Sequence of chain B:
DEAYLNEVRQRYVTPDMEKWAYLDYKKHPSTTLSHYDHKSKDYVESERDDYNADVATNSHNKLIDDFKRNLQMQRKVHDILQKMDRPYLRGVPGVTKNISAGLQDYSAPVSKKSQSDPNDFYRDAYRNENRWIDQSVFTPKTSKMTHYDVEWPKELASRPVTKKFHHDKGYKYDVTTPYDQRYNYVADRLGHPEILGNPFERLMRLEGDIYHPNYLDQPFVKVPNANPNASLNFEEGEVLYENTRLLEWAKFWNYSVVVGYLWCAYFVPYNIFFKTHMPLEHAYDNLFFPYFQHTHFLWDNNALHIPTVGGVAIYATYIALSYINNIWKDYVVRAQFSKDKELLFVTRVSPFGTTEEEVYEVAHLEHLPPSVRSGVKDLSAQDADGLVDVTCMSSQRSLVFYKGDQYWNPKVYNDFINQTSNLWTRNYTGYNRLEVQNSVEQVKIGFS

Contacts between the two chains:
Residue L228 in chain B interacts with residue P56 in chain A (closest heavy-atom distance 3.6 Å).
Residue Q438 in chain B is in contact with residue I186 in chain A (closest heavy-atom distance 3.3 Å).
Residue F377 in chain B contacts residue K64 in chain A (closest heavy-atom distance 3.6 Å).
Residue R237 in chain B interacts with residue V50 in chain A (closest heavy-atom distance 3.7 Å).
Residue H244 in chain B interacts with residue I36 in chain A (closest heavy-atom distance 3.6 Å).
Residue F266 in chain B contacts residue R60 in chain A (closest heavy-atom distance 3.8 Å).
Residue W440 in chain B contacts residue I186 in chain A (closest heavy-atom distance 3.8 Å).
Residue E270 in chain B is in contact with residue D185 in chain A (closest heavy-atom distance 3.5 Å).
Residue F266 in chain B is in contact with residue K64 in chain A (closest heavy-atom distance 3.3 Å).
Residue V271 in chain B interacts with residue S183 in chain A (closest heavy-atom distance 3.5 Å).
Residue L235 in chain B contacts residue Y55 in chain A (closest heavy-atom distance 3.5 Å).
Residue P245 in chain B contacts residue I36 in chain A (closest heavy-atom distance 3.7 Å).
Residue N441 in chain B interacts with residue I186 in chain A (closest heavy-atom distance 3.7 Å).
Residue P245 in chain B contacts residue L33 in chain A (closest heavy-atom distance 3.3 Å).
Residue K443 in chain B is in contact with residue D185 in chain A (closest heavy-atom distance 3.4 Å).
Residue Q438 in chain B is in contact with residue E189 in chain A (closest heavy-atom distance 3.1 Å).
Residue E268 in chain B interacts with residue S67 in chain A (closest heavy-atom distance 3.6 Å).
Residue L228 in chain B contacts residue V57 in chain A (closest heavy-atom distance 3.8 Å).
Residue F266 in chain B contacts residue V65 in chain A (closest heavy-atom distance 2.8 Å).
Residue R366 in chain B is in contact with residue K64 in chain A (closest heavy-atom distance 3.6 Å).
Residue N259 in chain B is in contact with residue N59 in chain A (closest heavy-atom distance 3.2 Å).
Residue P231 in chain B interacts with residue Y55 in chain A (closest heavy-atom distance 3.7 Å).
Residue R237 in chain B interacts with residue N37 in chain A (closest heavy-atom distance 3.4 Å).
Residue Q438 in chain B is in contact with residue V187 in chain A (closest heavy-atom distance 3.8 Å).
Residue N261 in chain B interacts with residue R60 in chain A (closest heavy-atom distance 2.8 Å).
Residue Q368 in chain B contacts residue K64 in chain A (closest heavy-atom distance 2.8 Å).
Residue N259 in chain B interacts with residue Q58 in chain A (closest heavy-atom distance 3.3 Å).
Residue R277 in chain B contacts residue S191 in chain A (closest heavy-atom distance 3.4 Å).
Residue P260 in chain B contacts residue R60 in chain A (closest heavy-atom distance 3.2 Å).
Residue L264 in chain B is in contact with residue R60 in chain A (closest heavy-atom distance 3.4 Å).
Residue V391 in chain B contacts residue H62 in chain A (closest heavy-atom distance 3.6 Å).
Residue A258 in chain B is in contact with residue Q58 in chain A (closest heavy-atom distance 2.7 Å).
Residue Y439 in chain B contacts residue E189 in chain A (closest heavy-atom distance 3.6 Å).
Residue E268 in chain B interacts with residue K64 in chain A (closest heavy-atom distance 3.3 Å).
Residue R234 in chain B is in contact with residue Y55 in chain A (closest heavy-atom distance 3.6 Å).
Residue E267 in chain B is in contact with residue Q68 in chain A (closest heavy-atom distance 3.0 Å).
Residue G223 in chain B contacts residue H62 in chain A (closest heavy-atom distance 3.0 Å).
Residue W281 in chain B is in contact with residue F192 in chain A (closest heavy-atom distance 3.7 Å).
Residue R277 in chain B is in contact with residue E189 in chain A (closest heavy-atom distance 2.8 Å).
Residue P245 in chain B contacts residue H35 in chain A (closest heavy-atom distance 3.5 Å).
Residue P225 in chain B contacts residue Q58 in chain A (closest heavy-atom distance 3.6 Å).
Residue E239 in chain B contacts residue N37 in chain A (closest heavy-atom distance 3.2 Å).
Residue H244 in chain B contacts residue R34 in chain A (closest heavy-atom distance 3.0 Å).
Residue P245 in chain B contacts residue R34 in chain A (closest heavy-atom distance 3.7 Å).
Residue D249 in chain B interacts with residue R34 in chain A (closest heavy-atom distance 3.8 Å).
Residue E267 in chain B interacts with residue V65 in chain A (closest heavy-atom distance 3.5 Å).
Residue P260 in chain B is in contact with residue H62 in chain A (closest heavy-atom distance 3.6 Å).
Residue G240 in chain B contacts residue I36 in chain A (closest heavy-atom distance 3.2 Å).
Residue Y243 in chain B is in contact with residue I36 in chain A (closest heavy-atom distance 3.6 Å).
Residue L228 in chain B interacts with residue Q58 in chain A (closest heavy-atom distance 3.7 Å).
Residue Q438 in chain B is in contact with residue G188 in chain A (closest heavy-atom distance 2.7 Å).
Residue N441 in chain B contacts residue D185 in chain A (closest heavy-atom distance 3.2 Å).
Residue R277 in chain B interacts with residue K190 in chain A (closest heavy-atom distance 2.7 Å).
Residue E268 in chain B contacts residue V65 in chain A (closest heavy-atom distance 3.0 Å).
Residue E274 in chain B is in contact with residue Q182 in chain A (closest heavy-atom distance 3.5 Å).
Residue R237 in chain B interacts with residue D48 in chain A (closest heavy-atom distance 2.9 Å).
Residue N246 in chain B contacts residue R34 in chain A (closest heavy-atom distance 3.4 Å).
Residue E274 in chain B is in contact with residue S183 in chain A (closest heavy-atom distance 2.9 Å).
Residue E239 in chain B contacts residue H40 in chain A (closest heavy-atom distance 2.5 Å).
Residue E389 in chain B contacts residue K64 in chain A (closest heavy-atom distance 3.4 Å).

These two protein chains interact to form a complex.

Sequence of chain A:
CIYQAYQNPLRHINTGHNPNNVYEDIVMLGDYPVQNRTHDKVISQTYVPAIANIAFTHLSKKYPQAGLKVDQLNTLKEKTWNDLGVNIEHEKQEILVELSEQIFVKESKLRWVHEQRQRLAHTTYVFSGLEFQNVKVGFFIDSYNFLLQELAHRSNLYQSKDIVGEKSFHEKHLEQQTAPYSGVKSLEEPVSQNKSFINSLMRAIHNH